Sequence of protein 1:
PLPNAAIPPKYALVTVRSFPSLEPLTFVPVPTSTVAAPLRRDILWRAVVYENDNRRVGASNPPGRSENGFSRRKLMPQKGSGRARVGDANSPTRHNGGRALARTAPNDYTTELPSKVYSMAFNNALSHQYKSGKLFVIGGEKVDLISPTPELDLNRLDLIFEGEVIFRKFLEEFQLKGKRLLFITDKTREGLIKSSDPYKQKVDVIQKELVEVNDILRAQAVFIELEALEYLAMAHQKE

Sequence of protein 2:
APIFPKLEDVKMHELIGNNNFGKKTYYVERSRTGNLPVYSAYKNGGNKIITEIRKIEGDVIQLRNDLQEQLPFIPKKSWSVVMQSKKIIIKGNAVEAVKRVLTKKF

Interface contacts:
Residue E270 in protein 1 is in contact with residue I43 in protein 2 (closest heavy-atom distance 4.1 Å).
Residue N34 in protein 1 contacts residue K64 in protein 2 (closest heavy-atom distance 3.3 Å).
Residue A42 in protein 1 is in contact with residue L55 in protein 2 (closest heavy-atom distance 4.0 Å).
Residue A42 in protein 1 contacts residue I56 in protein 2 (closest heavy-atom distance 3.6 Å).
Residue P39 in protein 1 contacts residue I56 in protein 2 (closest heavy-atom distance 4.0 Å).
Residue L32 in protein 1 interacts with residue V141 in protein 2 (closest heavy-atom distance 4.0 Å).
Residue P59 in protein 1 is in contact with residue F44 in protein 2 (closest heavy-atom distance 3.7 Å).
Residue Y41 in protein 1 contacts residue V50 in protein 2 (closest heavy-atom distance 4.0 Å).
Residue N34 in protein 1 is in contact with residue T65 in protein 2 (closest heavy-atom distance 3.3 Å).
Residue N34 in protein 1 is in contact with residue Y66 in protein 2 (closest heavy-atom distance 3.0 Å).
Residue N34 in protein 1 is in contact with residue Q102 in protein 2 (closest heavy-atom distance 2.7 Å).
Residue P39 in protein 1 is in contact with residue F61 in protein 2 (closest heavy-atom distance 4.0 Å).
Residue P33 in protein 1 is in contact with residue D106 in protein 2 (closest heavy-atom distance 3.0 Å).
Residue A273 in protein 1 is in contact with residue I43 in protein 2 (closest heavy-atom distance 3.8 Å).
Residue P38 in protein 1 contacts residue Y67 in protein 2 (closest heavy-atom distance 3.8 Å).
Residue A35 in protein 1 interacts with residue Y66 in protein 2 (closest heavy-atom distance 3.5 Å).
Residue P39 in protein 1 is in contact with residue E54 in protein 2 (closest heavy-atom distance 3.6 Å).
Residue A36 in protein 1 contacts residue T65 in protein 2 (closest heavy-atom distance 3.9 Å).
Residue L32 in protein 1 is in contact with residue L142 in protein 2 (closest heavy-atom distance 3.9 Å).
Residue I176 in protein 1 interacts with residue L47 in protein 2 (closest heavy-atom distance 3.6 Å).
Residue P38 in protein 1 is in contact with residue F61 in protein 2 (closest heavy-atom distance 4.1 Å).
Residue I37 in protein 1 contacts residue F61 in protein 2 (closest heavy-atom distance 4.0 Å).
Residue A36 in protein 1 contacts residue F61 in protein 2 (closest heavy-atom distance 3.7 Å).
Residue P61 in protein 1 is in contact with residue F44 in protein 2 (closest heavy-atom distance 3.6 Å).
Residue L32 in protein 1 interacts with residue Q110 in protein 2 (closest heavy-atom distance 4.1 Å).
Residue P33 in protein 1 is in contact with residue Y66 in protein 2 (closest heavy-atom distance 2.7 Å).
Residue Q277 in protein 1 contacts residue I43 in protein 2 (closest heavy-atom distance 3.5 Å).
Residue Y41 in protein 1 is in contact with residue I56 in protein 2 (closest heavy-atom distance 3.6 Å).
Residue L32 in protein 1 interacts with residue K145 in protein 2 (closest heavy-atom distance 3.4 Å).
Residue E279 in protein 1 contacts residue R72 in protein 2 (closest heavy-atom distance 3.2 Å).
Residue A36 in protein 1 contacts residue Y67 in protein 2 (closest heavy-atom distance 3.5 Å).
Residue P39 in protein 1 contacts residue N59 in protein 2 (closest heavy-atom distance 3.7 Å).
Residue L32 in protein 1 is in contact with residue D106 in protein 2 (closest heavy-atom distance 3.5 Å).
Residue R70 in protein 1 contacts residue Q124 in protein 2 (closest heavy-atom distance 2.4 Å).
Residue P59 in protein 1 contacts residue P45 in protein 2 (closest heavy-atom distance 3.3 Å).
Residue A66 in protein 1 is in contact with residue I56 in protein 2 (closest heavy-atom distance 3.3 Å).
Residue P59 in protein 1 is in contact with residue V50 in protein 2 (closest heavy-atom distance 3.7 Å).
Residue Y41 in protein 1 interacts with residue L55 in protein 2 (closest heavy-atom distance 3.5 Å).
Residue L269 in protein 1 is in contact with residue F44 in protein 2 (closest heavy-atom distance 3.4 Å).
Residue F57 in protein 1 contacts residue L47 in protein 2 (closest heavy-atom distance 3.3 Å).
Residue P61 in protein 1 contacts residue I43 in protein 2 (closest heavy-atom distance 3.8 Å).
Residue A35 in protein 1 interacts with residue F146 in protein 2 (closest heavy-atom distance 3.6 Å).
Residue A35 in protein 1 contacts residue K145 in protein 2 (closest heavy-atom distance 3.3 Å).
Residue V60 in protein 1 is in contact with residue F44 in protein 2 (closest heavy-atom distance 3.4 Å).
Residue K40 in protein 1 interacts with residue E54 in protein 2 (closest heavy-atom distance 3.1 Å).
Residue V58 in protein 1 is in contact with residue F44 in protein 2 (closest heavy-atom distance 4.1 Å).
Residue N34 in protein 1 contacts residue D106 in protein 2 (closest heavy-atom distance 3.3 Å).
Residue Y41 in protein 1 is in contact with residue P45 in protein 2 (closest heavy-atom distance 3.5 Å).
Residue R70 in protein 1 is in contact with residue S125 in protein 2 (closest heavy-atom distance 3.6 Å).
Residue I37 in protein 1 interacts with residue N59 in protein 2 (closest heavy-atom distance 3.5 Å).
Residue K278 in protein 1 is in contact with residue E69 in protein 2 (closest heavy-atom distance 2.7 Å).
Residue E270 in protein 1 interacts with residue F44 in protein 2 (closest heavy-atom distance 3.4 Å).
Residue L43 in protein 1 interacts with residue L55 in protein 2 (closest heavy-atom distance 3.6 Å).
Residue Y41 in protein 1 contacts residue E54 in protein 2 (closest heavy-atom distance 3.2 Å).
Residue P38 in protein 1 is in contact with residue N59 in protein 2 (closest heavy-atom distance 4.0 Å).
Residue L32 in protein 1 is in contact with residue Y66 in protein 2 (closest heavy-atom distance 3.5 Å).
Residue P31 in protein 1 interacts with residue Q110 in protein 2 (closest heavy-atom distance 2.8 Å).
Residue P39 in protein 1 interacts with residue L55 in protein 2 (closest heavy-atom distance 3.3 Å).
Residue A36 in protein 1 interacts with residue Y66 in protein 2 (closest heavy-atom distance 3.3 Å).
Residue L32 in protein 1 is in contact with residue L107 in protein 2 (closest heavy-atom distance 4.1 Å).

These two protein chains interact to form a complex.